Contacts between the two chains:
Residue V68 in chain A interacts with residue V7 in chain B (closest heavy-atom distance 4.4 Å).
Residue I50 in chain A is in contact with residue L6 in chain B (closest heavy-atom distance 3.6 Å).
Residue V68 in chain A contacts residue L6 in chain B (closest heavy-atom distance 3.7 Å).
Residue D229 in chain A is in contact with residue K5 in chain B (closest heavy-atom distance 4.7 Å).
Residue L230 in chain A contacts residue L9 in chain B (closest heavy-atom distance 3.8 Å).
Residue L71 in chain A interacts with residue L10 in chain B (closest heavy-atom distance 3.9 Å).
Residue L71 in chain A interacts with residue L6 in chain B (closest heavy-atom distance 4.4 Å).
Residue I50 in chain A interacts with residue L9 in chain B (closest heavy-atom distance 4.0 Å).
Residue L230 in chain A contacts residue K5 in chain B (closest heavy-atom distance 3.5 Å).
Residue E233 in chain A is in contact with residue K5 in chain B (closest heavy-atom distance 3.2 Å).
Residue Q67 in chain A is in contact with residue L10 in chain B (closest heavy-atom distance 3.6 Å).
Residue K54 in chain A interacts with residue T13 in chain B (closest heavy-atom distance 3.9 Å).
Residue K54 in chain A interacts with residue L9 in chain B (closest heavy-atom distance 4.5 Å).
Residue L64 in chain A interacts with residue T11 in chain B (closest heavy-atom distance 3.2 Å).
Residue L230 in chain A contacts residue L6 in chain B (closest heavy-atom distance 4.4 Å).
Residue E233 in chain A is in contact with residue V7 in chain B (closest heavy-atom distance 4.9 Å).
Residue V47 in chain A contacts residue L9 in chain B (closest heavy-atom distance 4.4 Å).
Residue L64 in chain A interacts with residue V7 in chain B (closest heavy-atom distance 4.0 Å).
Residue F59 in chain A interacts with residue L10 in chain B (closest heavy-atom distance 4.2 Å).
Residue I50 in chain A contacts residue L10 in chain B (closest heavy-atom distance 3.7 Å).
Residue M234 in chain A interacts with residue L6 in chain B (closest heavy-atom distance 3.8 Å).
Residue E72 in chain A is in contact with residue L6 in chain B (closest heavy-atom distance 3.8 Å).
Residue K54 in chain A interacts with residue L10 in chain B (closest heavy-atom distance 2.7 Å).
Residue V68 in chain A is in contact with residue L10 in chain B (closest heavy-atom distance 3.7 Å).
Residue L64 in chain A interacts with residue L10 in chain B (closest heavy-atom distance 4.4 Å).
Residue K54 in chain A contacts residue T11 in chain B (closest heavy-atom distance 4.6 Å).
Residue E233 in chain A interacts with residue L6 in chain B (closest heavy-atom distance 3.3 Å).

This data describes a binding interaction between two proteins.

Sequence of chain B:
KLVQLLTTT

Sequence of chain A:
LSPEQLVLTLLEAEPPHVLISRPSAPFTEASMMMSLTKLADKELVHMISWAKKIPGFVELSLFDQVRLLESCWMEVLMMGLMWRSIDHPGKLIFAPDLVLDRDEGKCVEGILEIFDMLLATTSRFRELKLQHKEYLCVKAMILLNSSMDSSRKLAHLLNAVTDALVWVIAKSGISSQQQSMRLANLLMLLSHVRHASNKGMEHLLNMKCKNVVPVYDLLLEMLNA